Sequence of the first protein:
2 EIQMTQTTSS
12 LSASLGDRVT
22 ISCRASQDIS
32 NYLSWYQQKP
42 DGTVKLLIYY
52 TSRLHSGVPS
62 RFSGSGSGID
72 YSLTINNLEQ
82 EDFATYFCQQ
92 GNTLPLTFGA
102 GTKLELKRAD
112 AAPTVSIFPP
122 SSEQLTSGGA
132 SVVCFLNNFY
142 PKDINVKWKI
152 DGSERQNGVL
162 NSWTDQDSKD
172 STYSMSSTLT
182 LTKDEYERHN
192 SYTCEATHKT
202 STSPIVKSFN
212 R

Sequence of the second protein:
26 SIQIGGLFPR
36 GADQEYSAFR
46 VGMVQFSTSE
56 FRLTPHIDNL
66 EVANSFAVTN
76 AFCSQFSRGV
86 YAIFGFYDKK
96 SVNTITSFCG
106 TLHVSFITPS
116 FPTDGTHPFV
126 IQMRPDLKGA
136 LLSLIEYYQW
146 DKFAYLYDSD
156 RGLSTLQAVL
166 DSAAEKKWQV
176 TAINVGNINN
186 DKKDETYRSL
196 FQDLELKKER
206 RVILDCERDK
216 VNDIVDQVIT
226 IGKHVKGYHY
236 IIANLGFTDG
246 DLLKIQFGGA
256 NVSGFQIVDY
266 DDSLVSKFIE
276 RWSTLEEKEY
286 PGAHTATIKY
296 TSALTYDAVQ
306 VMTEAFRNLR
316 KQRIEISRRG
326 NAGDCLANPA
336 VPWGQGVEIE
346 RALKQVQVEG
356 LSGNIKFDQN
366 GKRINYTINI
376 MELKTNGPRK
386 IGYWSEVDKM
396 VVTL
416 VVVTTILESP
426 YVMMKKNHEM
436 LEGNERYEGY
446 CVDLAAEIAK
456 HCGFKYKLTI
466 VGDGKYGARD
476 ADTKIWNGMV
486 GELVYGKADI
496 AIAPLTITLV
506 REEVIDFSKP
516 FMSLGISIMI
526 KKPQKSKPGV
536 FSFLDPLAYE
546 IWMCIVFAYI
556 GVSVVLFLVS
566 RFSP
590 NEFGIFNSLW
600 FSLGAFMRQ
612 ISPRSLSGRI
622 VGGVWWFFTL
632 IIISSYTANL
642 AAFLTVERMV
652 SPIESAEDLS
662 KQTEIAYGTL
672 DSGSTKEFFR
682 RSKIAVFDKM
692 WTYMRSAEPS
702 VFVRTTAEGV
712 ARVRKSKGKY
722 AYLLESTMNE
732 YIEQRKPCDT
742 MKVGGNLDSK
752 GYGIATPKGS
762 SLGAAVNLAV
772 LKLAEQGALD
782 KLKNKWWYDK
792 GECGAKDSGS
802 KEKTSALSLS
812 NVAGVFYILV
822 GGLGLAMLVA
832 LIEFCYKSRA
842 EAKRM

Residue-level contacts at the interface:
Residue H61 in the second protein is in contact with residue S31 in the first protein (closest heavy-atom distance 5.0 Å).
Residue S26 in the second protein interacts with residue N93 in the first protein (closest heavy-atom distance 2.9 Å).
Residue S26 in the second protein interacts with residue T94 in the first protein (closest heavy-atom distance 4.3 Å).
Residue T59 in the second protein interacts with residue N93 in the first protein (closest heavy-atom distance 4.3 Å).

The following describes two proteins that form a bound complex.